Residue-level contacts at the interface:
Residue P486 in the second protein is in contact with residue K61 in the first protein (closest heavy-atom distance 3.5 Å).
Residue Y522 in the second protein interacts with residue K61 in the first protein (closest heavy-atom distance 3.6 Å).
Residue E134 in the second protein contacts residue I165 in the first protein (closest heavy-atom distance 3.3 Å).
Residue L74 in the second protein interacts with residue H124 in the first protein (closest heavy-atom distance 3.5 Å).
Residue P60 in the second protein contacts residue P136 in the first protein (closest heavy-atom distance 4.0 Å).
Residue E134 in the second protein contacts residue P163 in the first protein (closest heavy-atom distance 3.6 Å).
Residue A84 in the second protein interacts with residue R58 in the first protein (closest heavy-atom distance 3.4 Å).
Residue T83 in the second protein contacts residue M62 in the first protein (closest heavy-atom distance 4.1 Å).
Residue A133 in the second protein is in contact with residue P163 in the first protein (closest heavy-atom distance 3.4 Å).
Residue I59 in the second protein is in contact with residue F149 in the first protein (closest heavy-atom distance 3.6 Å).
Residue K63 in the second protein is in contact with residue D130 in the first protein (closest heavy-atom distance 3.1 Å).
Residue P135 in the second protein interacts with residue I165 in the first protein (closest heavy-atom distance 3.5 Å).
Residue P93 in the second protein interacts with residue L55 in the first protein (closest heavy-atom distance 3.0 Å).
Residue L74 in the second protein is in contact with residue L128 in the first protein (closest heavy-atom distance 4.0 Å).
Residue P60 in the second protein contacts residue E134 in the first protein (closest heavy-atom distance 3.3 Å).
Residue K63 in the second protein interacts with residue F131 in the first protein (closest heavy-atom distance 3.4 Å).
Residue T83 in the second protein contacts residue R58 in the first protein (closest heavy-atom distance 3.9 Å).
Residue I132 in the second protein interacts with residue P163 in the first protein (closest heavy-atom distance 3.6 Å).
Residue T83 in the second protein is in contact with residue Q66 in the first protein (closest heavy-atom distance 3.6 Å).
Residue D91 in the second protein interacts with residue R58 in the first protein (closest heavy-atom distance 2.5 Å).
Residue A85 in the second protein interacts with residue R58 in the first protein (closest heavy-atom distance 4.0 Å).
Residue Y94 in the second protein interacts with residue K53 in the first protein (closest heavy-atom distance 3.2 Å).
Residue T83 in the second protein is in contact with residue K61 in the first protein (closest heavy-atom distance 3.2 Å).
Residue E102 in the second protein is in contact with residue K53 in the first protein (closest heavy-atom distance 3.6 Å).
Residue P135 in the second protein contacts residue P163 in the first protein (closest heavy-atom distance 3.9 Å).
Residue R80 in the second protein interacts with residue S70 in the first protein (closest heavy-atom distance 3.8 Å).
Residue A73 in the second protein is in contact with residue A127 in the first protein (closest heavy-atom distance 3.2 Å).
Residue A73 in the second protein interacts with residue F131 in the first protein (closest heavy-atom distance 3.4 Å).
Residue D81 in the second protein interacts with residue R58 in the first protein (closest heavy-atom distance 3.5 Å).
Residue T77 in the second protein contacts residue A127 in the first protein (closest heavy-atom distance 3.5 Å).
Residue V57 in the second protein is in contact with residue H148 in the first protein (closest heavy-atom distance 3.4 Å).
Residue W65 in the second protein is in contact with residue F131 in the first protein (closest heavy-atom distance 3.5 Å).
Residue K482 in the second protein contacts residue A63 in the first protein (closest heavy-atom distance 4.0 Å).
Residue P60 in the second protein interacts with residue T133 in the first protein (closest heavy-atom distance 3.4 Å).
Residue S82 in the second protein is in contact with residue Q66 in the first protein (closest heavy-atom distance 3.9 Å).
Residue K63 in the second protein contacts residue T133 in the first protein (closest heavy-atom distance 3.8 Å).
Residue T77 in the second protein is in contact with residue R123 in the first protein (closest heavy-atom distance 2.5 Å).
Residue V58 in the second protein interacts with residue P136 in the first protein (closest heavy-atom distance 3.1 Å).
Residue H79 in the second protein contacts residue S70 in the first protein (closest heavy-atom distance 3.8 Å).
Residue H79 in the second protein interacts with residue D67 in the first protein (closest heavy-atom distance 3.2 Å).
Residue K61 in the second protein interacts with residue T133 in the first protein (closest heavy-atom distance 3.5 Å).
Residue I70 in the second protein interacts with residue L128 in the first protein (closest heavy-atom distance 3.5 Å).
Residue T77 in the second protein interacts with residue H124 in the first protein (closest heavy-atom distance 3.1 Å).
Residue D81 in the second protein interacts with residue Q66 in the first protein (closest heavy-atom distance 2.6 Å).
Residue E134 in the second protein is in contact with residue R166 in the first protein (closest heavy-atom distance 2.5 Å).
Residue P93 in the second protein is in contact with residue S81 in the first protein (closest heavy-atom distance 3.6 Å).
Residue E56 in the second protein contacts residue A138 in the first protein (closest heavy-atom distance 3.6 Å).
Residue T98 in the second protein interacts with residue L55 in the first protein (closest heavy-atom distance 3.9 Å).
Residue V78 in the second protein is in contact with residue P69 in the first protein (closest heavy-atom distance 4.0 Å).
Residue F106 in the second protein interacts with residue K53 in the first protein (closest heavy-atom distance 3.6 Å).
Residue K63 in the second protein is in contact with residue C132 in the first protein (closest heavy-atom distance 2.9 Å).
Residue D81 in the second protein contacts residue V71 in the first protein (closest heavy-atom distance 3.7 Å).
Residue D81 in the second protein interacts with residue S70 in the first protein (closest heavy-atom distance 3.4 Å).
Residue D91 in the second protein interacts with residue S81 in the first protein (closest heavy-atom distance 3.6 Å).
Residue E134 in the second protein is in contact with residue S164 in the first protein (closest heavy-atom distance 3.5 Å).
Residue I132 in the second protein interacts with residue S164 in the first protein (closest heavy-atom distance 2.9 Å).
Residue A69 in the second protein contacts residue F131 in the first protein (closest heavy-atom distance 3.9 Å).
Residue V78 in the second protein contacts residue P73 in the first protein (closest heavy-atom distance 3.9 Å).
Residue D91 in the second protein contacts residue K79 in the first protein (closest heavy-atom distance 3.6 Å).
Residue D91 in the second protein interacts with residue A82 in the first protein (closest heavy-atom distance 3.5 Å).

Sequence of the first protein:
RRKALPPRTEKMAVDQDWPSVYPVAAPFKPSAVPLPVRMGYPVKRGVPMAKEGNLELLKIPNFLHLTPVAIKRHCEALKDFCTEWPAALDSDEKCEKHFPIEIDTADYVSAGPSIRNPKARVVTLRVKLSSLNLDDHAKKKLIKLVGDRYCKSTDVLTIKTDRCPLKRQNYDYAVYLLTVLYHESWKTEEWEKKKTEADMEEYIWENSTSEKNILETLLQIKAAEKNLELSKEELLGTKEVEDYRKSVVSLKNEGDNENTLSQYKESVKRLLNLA

Sequence of the second protein:
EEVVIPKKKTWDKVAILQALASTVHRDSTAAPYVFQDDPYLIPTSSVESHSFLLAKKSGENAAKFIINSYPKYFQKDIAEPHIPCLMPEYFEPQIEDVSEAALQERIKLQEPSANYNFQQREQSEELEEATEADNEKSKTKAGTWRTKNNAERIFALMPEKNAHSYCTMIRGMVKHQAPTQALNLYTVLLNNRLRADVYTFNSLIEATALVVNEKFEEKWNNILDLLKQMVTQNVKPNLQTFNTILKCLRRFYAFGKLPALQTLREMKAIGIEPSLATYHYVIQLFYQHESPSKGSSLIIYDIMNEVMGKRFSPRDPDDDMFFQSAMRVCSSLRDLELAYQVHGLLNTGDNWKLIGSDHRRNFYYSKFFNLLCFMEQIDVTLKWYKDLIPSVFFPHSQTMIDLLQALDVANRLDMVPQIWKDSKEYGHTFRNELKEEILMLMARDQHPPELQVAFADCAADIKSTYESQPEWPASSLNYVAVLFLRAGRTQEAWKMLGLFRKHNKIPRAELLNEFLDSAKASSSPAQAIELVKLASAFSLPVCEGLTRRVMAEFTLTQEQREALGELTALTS

This data describes a binding interaction between two proteins.